The following describes two proteins that form a bound complex.

Sequence of the second protein:
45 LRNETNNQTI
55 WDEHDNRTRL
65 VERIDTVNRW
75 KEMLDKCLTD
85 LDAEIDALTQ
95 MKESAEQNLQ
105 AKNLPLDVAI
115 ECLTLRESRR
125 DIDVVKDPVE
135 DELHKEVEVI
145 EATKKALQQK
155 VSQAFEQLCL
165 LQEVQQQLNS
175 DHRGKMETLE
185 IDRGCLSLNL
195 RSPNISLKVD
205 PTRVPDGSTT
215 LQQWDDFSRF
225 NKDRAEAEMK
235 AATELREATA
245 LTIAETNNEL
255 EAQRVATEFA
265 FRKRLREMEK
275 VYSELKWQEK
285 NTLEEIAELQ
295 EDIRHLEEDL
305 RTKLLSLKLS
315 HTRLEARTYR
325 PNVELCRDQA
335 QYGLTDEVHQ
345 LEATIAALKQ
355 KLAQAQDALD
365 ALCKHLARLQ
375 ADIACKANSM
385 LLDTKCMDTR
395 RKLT

Contacts between the two chains:
Residue N47 in the second protein contacts residue V122 in the first protein (closest heavy-atom distance 3.8 Å).
Residue N51 in the second protein is in contact with residue E118 in the first protein (closest heavy-atom distance 3.4 Å).
Residue E48 in the second protein interacts with residue V122 in the first protein (closest heavy-atom distance 4.5 Å).
Residue W55 in the second protein contacts residue H115 in the first protein (closest heavy-atom distance 4.0 Å).

Sequence of the first protein:
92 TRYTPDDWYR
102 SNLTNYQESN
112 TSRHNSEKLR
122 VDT